Sequence of the second protein:
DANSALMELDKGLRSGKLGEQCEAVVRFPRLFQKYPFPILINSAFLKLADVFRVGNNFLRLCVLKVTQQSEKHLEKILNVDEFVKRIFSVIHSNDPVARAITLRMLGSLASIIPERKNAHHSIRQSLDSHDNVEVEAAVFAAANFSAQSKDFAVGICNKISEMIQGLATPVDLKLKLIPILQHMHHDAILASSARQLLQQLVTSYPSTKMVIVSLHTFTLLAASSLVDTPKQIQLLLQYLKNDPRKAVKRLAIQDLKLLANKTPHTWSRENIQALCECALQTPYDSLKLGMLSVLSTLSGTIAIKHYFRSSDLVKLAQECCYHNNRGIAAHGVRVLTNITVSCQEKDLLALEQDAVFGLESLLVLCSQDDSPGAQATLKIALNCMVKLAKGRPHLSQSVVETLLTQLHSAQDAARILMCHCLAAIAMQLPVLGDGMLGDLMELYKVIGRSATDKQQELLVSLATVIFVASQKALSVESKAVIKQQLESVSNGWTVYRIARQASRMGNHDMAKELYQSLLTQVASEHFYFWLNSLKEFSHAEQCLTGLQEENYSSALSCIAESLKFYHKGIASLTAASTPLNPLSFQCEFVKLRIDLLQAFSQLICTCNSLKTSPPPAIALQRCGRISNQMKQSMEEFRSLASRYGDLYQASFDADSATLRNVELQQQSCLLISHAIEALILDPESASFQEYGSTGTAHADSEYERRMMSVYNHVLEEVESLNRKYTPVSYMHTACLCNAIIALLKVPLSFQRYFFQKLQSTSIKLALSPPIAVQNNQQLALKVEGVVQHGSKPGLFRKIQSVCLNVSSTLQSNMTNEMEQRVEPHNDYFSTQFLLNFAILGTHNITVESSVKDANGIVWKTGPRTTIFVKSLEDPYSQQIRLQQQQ

Sequence of the first protein:
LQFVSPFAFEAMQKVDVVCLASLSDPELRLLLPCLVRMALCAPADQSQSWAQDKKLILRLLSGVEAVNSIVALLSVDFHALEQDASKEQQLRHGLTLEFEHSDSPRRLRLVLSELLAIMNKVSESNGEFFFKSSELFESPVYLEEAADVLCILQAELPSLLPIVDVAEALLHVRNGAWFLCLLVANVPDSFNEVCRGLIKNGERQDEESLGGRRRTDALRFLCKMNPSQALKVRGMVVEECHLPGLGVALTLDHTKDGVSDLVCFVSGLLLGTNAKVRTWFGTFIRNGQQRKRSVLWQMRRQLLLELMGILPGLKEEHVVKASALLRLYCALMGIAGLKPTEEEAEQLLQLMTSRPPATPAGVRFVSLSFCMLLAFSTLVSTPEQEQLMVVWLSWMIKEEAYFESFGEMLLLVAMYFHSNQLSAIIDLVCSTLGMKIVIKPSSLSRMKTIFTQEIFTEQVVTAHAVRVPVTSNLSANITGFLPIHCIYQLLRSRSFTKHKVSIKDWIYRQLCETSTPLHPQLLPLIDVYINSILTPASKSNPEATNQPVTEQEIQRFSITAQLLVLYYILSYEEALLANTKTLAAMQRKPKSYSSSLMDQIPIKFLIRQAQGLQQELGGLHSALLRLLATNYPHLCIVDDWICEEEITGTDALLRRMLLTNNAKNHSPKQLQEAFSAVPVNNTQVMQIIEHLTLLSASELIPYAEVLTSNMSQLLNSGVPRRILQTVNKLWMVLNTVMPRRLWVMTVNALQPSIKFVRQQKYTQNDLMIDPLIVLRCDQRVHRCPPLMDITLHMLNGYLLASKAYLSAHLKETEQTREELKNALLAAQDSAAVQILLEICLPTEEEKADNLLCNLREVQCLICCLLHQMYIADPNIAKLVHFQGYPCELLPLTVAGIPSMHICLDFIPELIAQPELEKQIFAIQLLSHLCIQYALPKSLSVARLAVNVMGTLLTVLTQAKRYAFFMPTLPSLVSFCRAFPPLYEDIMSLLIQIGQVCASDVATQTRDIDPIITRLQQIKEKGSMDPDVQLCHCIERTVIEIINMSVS

Contacts between the two chains:
Residue H1002 in the first protein is in contact with residue N114 in the second protein (closest heavy-atom distance 3.2 Å).
Residue R712 in the first protein is in contact with residue G39 in the second protein (closest heavy-atom distance 3.3 Å).
Residue I733 in the first protein is in contact with residue F160 in the second protein (closest heavy-atom distance 3.5 Å).
Residue R390 in the first protein is in contact with residue H557 in the second protein (closest heavy-atom distance 3.1 Å).
Residue T736 in the first protein contacts residue V233 in the second protein (closest heavy-atom distance 3.2 Å).
Residue S708 in the first protein interacts with residue V46 in the second protein (closest heavy-atom distance 3.2 Å).
Residue K28 in the first protein contacts residue N639 in the second protein (closest heavy-atom distance 3.4 Å).
Residue V724 in the first protein is in contact with residue F78 in the second protein (closest heavy-atom distance 3.4 Å).
Residue K263 in the first protein is in contact with residue H598 in the second protein (closest heavy-atom distance 3.1 Å).
Residue K28 in the first protein interacts with residue S588 in the second protein (closest heavy-atom distance 3.3 Å).
Residue E732 in the first protein contacts residue R124 in the second protein (closest heavy-atom distance 2.9 Å).
Residue L262 in the first protein is in contact with residue H598 in the second protein (closest heavy-atom distance 3.2 Å).
Residue R390 in the first protein contacts residue A606 in the second protein (closest heavy-atom distance 3.5 Å).
Residue Q60 in the first protein is in contact with residue Y771 in the second protein (closest heavy-atom distance 3.2 Å).
Residue D220 in the first protein is in contact with residue Q633 in the second protein (closest heavy-atom distance 2.8 Å).
Residue V383 in the first protein is in contact with residue V553 in the second protein (closest heavy-atom distance 3.3 Å).
Residue R427 in the first protein is in contact with residue E556 in the second protein (closest heavy-atom distance 3.5 Å).
Residue A709 in the first protein is in contact with residue E43 in the second protein (closest heavy-atom distance 3.5 Å).
Residue G294 in the first protein contacts residue Y559 in the second protein (closest heavy-atom distance 3.4 Å).
Residue R390 in the first protein contacts residue E556 in the second protein (closest heavy-atom distance 3.2 Å).
Residue N223 in the first protein contacts residue Q633 in the second protein (closest heavy-atom distance 3.3 Å).
Residue D59 in the first protein contacts residue Y771 in the second protein (closest heavy-atom distance 3.1 Å).
Residue Q697 in the first protein contacts residue K85 in the second protein (closest heavy-atom distance 3.4 Å).
Residue A424 in the first protein is in contact with residue A554 in the second protein (closest heavy-atom distance 3.6 Å).
Residue D59 in the first protein interacts with residue L641 in the second protein (closest heavy-atom distance 3.3 Å).
Residue E731 in the first protein is in contact with residue K85 in the second protein (closest heavy-atom distance 3.3 Å).
Residue E224 in the first protein is in contact with residue R666 in the second protein (closest heavy-atom distance 2.5 Å).
Residue E224 in the first protein interacts with residue Q670 in the second protein (closest heavy-atom distance 3.6 Å).
Residue V295 in the first protein interacts with residue Y559 in the second protein (closest heavy-atom distance 3.4 Å).
Residue S708 in the first protein interacts with residue R47 in the second protein (closest heavy-atom distance 3.3 Å).
Residue G504 in the first protein contacts residue P610 in the second protein (closest heavy-atom distance 3.5 Å).
Residue K28 in the first protein contacts residue S584 in the second protein (closest heavy-atom distance 2.4 Å).
Residue T734 in the first protein interacts with residue K196 in the second protein (closest heavy-atom distance 2.9 Å).
Residue D220 in the first protein contacts residue R666 in the second protein (closest heavy-atom distance 3.5 Å).
Residue T736 in the first protein interacts with residue L195 in the second protein (closest heavy-atom distance 3.5 Å).
Residue L188 in the first protein is in contact with residue P647 in the second protein (closest heavy-atom distance 3.2 Å).
Residue Q700 in the first protein contacts residue Q89 in the second protein (closest heavy-atom distance 3.1 Å).
Residue C300 in the first protein is in contact with residue A602 in the second protein (closest heavy-atom distance 3.2 Å).
Residue M743 in the first protein contacts residue Q274 in the second protein (closest heavy-atom distance 3.3 Å).
Residue D725 in the first protein is in contact with residue V117 in the second protein (closest heavy-atom distance 3.5 Å).
Residue D297 in the first protein contacts residue K599 in the second protein (closest heavy-atom distance 3.3 Å).
Residue D220 in the first protein interacts with residue S640 in the second protein (closest heavy-atom distance 3.0 Å).
Residue E731 in the first protein is in contact with residue Q88 in the second protein (closest heavy-atom distance 3.2 Å).
Residue C300 in the first protein contacts residue F560 in the second protein (closest heavy-atom distance 3.6 Å).
Residue Q27 in the first protein is in contact with residue N639 in the second protein (closest heavy-atom distance 2.7 Å).
Residue Q1003 in the first protein is in contact with residue D115 in the second protein (closest heavy-atom distance 2.5 Å).
Residue S708 in the first protein is in contact with residue E43 in the second protein (closest heavy-atom distance 2.8 Å).
Residue S61 in the first protein contacts residue Y771 in the second protein (closest heavy-atom distance 3.5 Å).
Residue R51 in the first protein interacts with residue P645 in the second protein (closest heavy-atom distance 3.5 Å).
Residue A58 in the first protein is in contact with residue V769 in the second protein (closest heavy-atom distance 3.4 Å).
Residue W64 in the first protein is in contact with residue K642 in the second protein (closest heavy-atom distance 3.4 Å).
Residue E731 in the first protein is in contact with residue R124 in the second protein (closest heavy-atom distance 3.5 Å).
Residue Q697 in the first protein interacts with residue Q89 in the second protein (closest heavy-atom distance 3.1 Å).
Residue Q27 in the first protein contacts residue C636 in the second protein (closest heavy-atom distance 3.2 Å).
Residue Q700 in the first protein interacts with residue P49 in the second protein (closest heavy-atom distance 3.5 Å).
Residue C722 in the first protein interacts with residue F78 in the second protein (closest heavy-atom distance 3.4 Å).
Residue R712 in the first protein contacts residue E43 in the second protein (closest heavy-atom distance 3.2 Å).
Residue S386 in the first protein is in contact with residue E556 in the second protein (closest heavy-atom distance 2.4 Å).
Residue L739 in the first protein contacts residue H236 in the second protein (closest heavy-atom distance 3.6 Å).
Residue E732 in the first protein contacts residue F160 in the second protein (closest heavy-atom distance 3.2 Å).

These two protein chains interact to form a complex.